Interface contacts:
Residue E359 in chain B contacts residue R625 in chain A (closest heavy-atom distance 4.7 Å).
Residue Y353 in chain B contacts residue G638 in chain A (closest heavy-atom distance 3.5 Å).
Residue L357 in chain B interacts with residue R625 in chain A (closest heavy-atom distance 3.3 Å).
Residue Y353 in chain B is in contact with residue G637 in chain A (closest heavy-atom distance 3.7 Å).
Residue Y353 in chain B is in contact with residue D641 in chain A (closest heavy-atom distance 3.3 Å).
Residue Q354 in chain B contacts residue T632 in chain A (closest heavy-atom distance 4.3 Å).
Residue V356 in chain B is in contact with residue R625 in chain A (closest heavy-atom distance 3.9 Å).
Residue Q354 in chain B is in contact with residue R644 in chain A (closest heavy-atom distance 2.7 Å).
Residue V356 in chain B contacts residue R644 in chain A (closest heavy-atom distance 4.6 Å).
Residue L355 in chain B is in contact with residue S633 in chain A (closest heavy-atom distance 4.3 Å).
Residue Y353 in chain B is in contact with residue L636 in chain A (closest heavy-atom distance 4.8 Å).
Residue L355 in chain B is in contact with residue N629 in chain A (closest heavy-atom distance 3.5 Å).
Residue L357 in chain B is in contact with residue N629 in chain A (closest heavy-atom distance 3.2 Å).
Residue V356 in chain B contacts residue I628 in chain A (closest heavy-atom distance 3.8 Å).
Residue V356 in chain B contacts residue L647 in chain A (closest heavy-atom distance 3.8 Å).
Residue L355 in chain B interacts with residue R644 in chain A (closest heavy-atom distance 4.7 Å).
Residue Y353 in chain B interacts with residue T632 in chain A (closest heavy-atom distance 3.4 Å).
Residue Y353 in chain B is in contact with residue R644 in chain A (closest heavy-atom distance 3.7 Å).
Residue V356 in chain B interacts with residue N629 in chain A (closest heavy-atom distance 3.2 Å).
Residue E358 in chain B contacts residue R625 in chain A (closest heavy-atom distance 4.2 Å).
Residue L355 in chain B is in contact with residue T632 in chain A (closest heavy-atom distance 3.8 Å).

The following describes two proteins that form a bound complex.

Sequence of chain A:
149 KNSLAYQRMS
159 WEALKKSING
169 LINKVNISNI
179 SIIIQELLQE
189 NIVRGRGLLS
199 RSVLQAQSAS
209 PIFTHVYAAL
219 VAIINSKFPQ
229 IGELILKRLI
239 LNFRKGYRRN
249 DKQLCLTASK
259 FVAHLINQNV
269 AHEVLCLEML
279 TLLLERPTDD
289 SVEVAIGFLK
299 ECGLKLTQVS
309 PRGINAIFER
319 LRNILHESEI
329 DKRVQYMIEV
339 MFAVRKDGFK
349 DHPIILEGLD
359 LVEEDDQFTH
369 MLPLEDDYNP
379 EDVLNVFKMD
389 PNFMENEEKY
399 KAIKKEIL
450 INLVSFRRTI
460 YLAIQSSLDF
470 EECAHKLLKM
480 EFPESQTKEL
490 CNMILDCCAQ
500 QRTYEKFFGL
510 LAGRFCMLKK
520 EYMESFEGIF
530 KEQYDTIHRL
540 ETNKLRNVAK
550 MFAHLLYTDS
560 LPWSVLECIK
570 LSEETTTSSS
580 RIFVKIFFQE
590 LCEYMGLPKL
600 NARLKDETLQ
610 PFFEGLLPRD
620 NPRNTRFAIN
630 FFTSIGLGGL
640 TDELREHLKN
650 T

Sequence of chain B:
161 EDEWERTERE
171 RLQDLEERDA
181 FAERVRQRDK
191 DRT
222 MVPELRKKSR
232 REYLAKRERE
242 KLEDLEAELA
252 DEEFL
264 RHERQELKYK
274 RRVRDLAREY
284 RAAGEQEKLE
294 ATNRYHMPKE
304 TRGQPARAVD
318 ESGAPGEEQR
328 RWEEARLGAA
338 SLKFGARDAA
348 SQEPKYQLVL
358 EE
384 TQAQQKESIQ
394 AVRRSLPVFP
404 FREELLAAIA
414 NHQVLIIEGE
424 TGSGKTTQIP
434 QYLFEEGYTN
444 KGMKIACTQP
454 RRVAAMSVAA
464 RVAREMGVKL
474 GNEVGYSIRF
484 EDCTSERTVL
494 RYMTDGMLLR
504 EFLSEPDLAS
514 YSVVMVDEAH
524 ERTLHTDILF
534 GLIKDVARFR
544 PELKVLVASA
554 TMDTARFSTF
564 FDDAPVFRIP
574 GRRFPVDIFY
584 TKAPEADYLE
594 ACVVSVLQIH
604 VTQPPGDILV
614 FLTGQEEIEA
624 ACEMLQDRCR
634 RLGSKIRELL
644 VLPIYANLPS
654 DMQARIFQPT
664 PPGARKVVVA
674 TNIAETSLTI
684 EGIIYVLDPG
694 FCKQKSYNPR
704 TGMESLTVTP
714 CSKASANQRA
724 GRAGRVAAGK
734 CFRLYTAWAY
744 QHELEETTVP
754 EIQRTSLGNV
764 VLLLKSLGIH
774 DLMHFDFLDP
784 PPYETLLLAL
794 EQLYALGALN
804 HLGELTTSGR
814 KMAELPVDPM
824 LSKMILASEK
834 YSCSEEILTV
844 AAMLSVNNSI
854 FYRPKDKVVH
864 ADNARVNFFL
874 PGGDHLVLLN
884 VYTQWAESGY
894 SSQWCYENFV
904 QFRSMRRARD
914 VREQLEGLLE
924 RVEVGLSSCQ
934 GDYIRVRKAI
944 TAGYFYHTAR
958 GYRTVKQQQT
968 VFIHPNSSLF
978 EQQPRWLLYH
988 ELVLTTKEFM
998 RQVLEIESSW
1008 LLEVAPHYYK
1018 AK